Contacts between the two chains:
Residue R55 in protein 2 is in contact with residue A34 in protein 1 (closest heavy-atom distance 3.7 Å).
Residue N54 in protein 2 contacts residue A34 in protein 1 (closest heavy-atom distance 3.5 Å).
Residue R55 in protein 2 interacts with residue G35 in protein 1 (closest heavy-atom distance 5.0 Å).

Sequence of protein 2:
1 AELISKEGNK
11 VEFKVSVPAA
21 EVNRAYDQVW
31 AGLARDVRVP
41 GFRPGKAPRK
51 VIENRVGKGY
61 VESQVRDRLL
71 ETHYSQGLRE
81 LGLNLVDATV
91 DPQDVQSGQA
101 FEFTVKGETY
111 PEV

The following describes two proteins that form a bound complex.

Sequence of protein 1:
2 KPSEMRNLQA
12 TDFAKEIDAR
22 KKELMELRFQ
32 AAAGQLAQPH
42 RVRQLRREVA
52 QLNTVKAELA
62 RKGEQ